This data describes a binding interaction between two proteins.

Sequence of the second protein:
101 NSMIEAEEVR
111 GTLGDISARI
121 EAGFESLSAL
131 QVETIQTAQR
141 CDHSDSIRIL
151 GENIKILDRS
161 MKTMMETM

Sequence of the first protein:
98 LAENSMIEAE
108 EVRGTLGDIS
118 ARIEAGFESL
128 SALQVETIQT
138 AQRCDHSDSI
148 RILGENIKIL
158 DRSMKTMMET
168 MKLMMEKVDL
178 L

Residue-level contacts at the interface:
Residue M164 in the first protein contacts residue M161 in the second protein (closest heavy-atom distance 5.0 Å).
Residue M168 in the first protein interacts with residue M168 in the second protein (closest heavy-atom distance 4.4 Å).
Residue M161 in the first protein contacts residue M161 in the second protein (closest heavy-atom distance 3.5 Å).
Residue L157 in the first protein interacts with residue L157 in the second protein (closest heavy-atom distance 4.4 Å).
Residue L113 in the first protein is in contact with residue L113 in the second protein (closest heavy-atom distance 4.7 Å).
Residue L127 in the first protein is in contact with residue L127 in the second protein (closest heavy-atom distance 4.8 Å).
Residue M161 in the first protein is in contact with residue L157 in the second protein (closest heavy-atom distance 4.9 Å).